Residue-level contacts at the interface:
Residue K35 in protein 2 interacts with residue T24 in protein 1 (closest heavy-atom distance 4.7 Å).
Residue V42 in protein 2 contacts residue L17 in protein 1 (closest heavy-atom distance 3.7 Å).
Residue L41 in protein 2 is in contact with residue Q16 in protein 1 (closest heavy-atom distance 4.2 Å).
Residue R14 in protein 2 interacts with residue I49 in protein 1 (closest heavy-atom distance 2.6 Å).
Residue I20 in protein 2 is in contact with residue L41 in protein 1 (closest heavy-atom distance 4.0 Å).
Residue T24 in protein 2 interacts with residue K35 in protein 1 (closest heavy-atom distance 4.2 Å).
Residue H38 in protein 2 is in contact with residue I20 in protein 1 (closest heavy-atom distance 4.3 Å).
Residue L34 in protein 2 is in contact with residue T24 in protein 1 (closest heavy-atom distance 3.4 Å).
Residue V10 in protein 2 is in contact with residue I49 in protein 1 (closest heavy-atom distance 3.5 Å).
Residue L17 in protein 2 contacts residue H38 in protein 1 (closest heavy-atom distance 3.5 Å).
Residue V31 in protein 2 contacts residue T24 in protein 1 (closest heavy-atom distance 4.5 Å).
Residue I20 in protein 2 interacts with residue I37 in protein 1 (closest heavy-atom distance 3.5 Å).
Residue L41 in protein 2 contacts residue M13 in protein 1 (closest heavy-atom distance 4.1 Å).
Residue M13 in protein 2 interacts with residue S45 in protein 1 (closest heavy-atom distance 3.5 Å).
Residue E27 in protein 2 is in contact with residue V31 in protein 1 (closest heavy-atom distance 3.5 Å).
Residue Q44 in protein 2 is in contact with residue M13 in protein 1 (closest heavy-atom distance 4.6 Å).
Residue M13 in protein 2 interacts with residue Q44 in protein 1 (closest heavy-atom distance 3.1 Å).
Residue L41 in protein 2 interacts with residue L17 in protein 1 (closest heavy-atom distance 4.0 Å).
Residue T24 in protein 2 contacts residue V31 in protein 1 (closest heavy-atom distance 4.4 Å).
Residue M13 in protein 2 is in contact with residue I49 in protein 1 (closest heavy-atom distance 4.7 Å).
Residue I20 in protein 2 is in contact with residue L34 in protein 1 (closest heavy-atom distance 3.4 Å).
Residue V31 in protein 2 is in contact with residue E27 in protein 1 (closest heavy-atom distance 3.8 Å).
Residue L34 in protein 2 contacts residue E27 in protein 1 (closest heavy-atom distance 4.2 Å).
Residue M13 in protein 2 interacts with residue L41 in protein 1 (closest heavy-atom distance 3.6 Å).
Residue L34 in protein 2 contacts residue I20 in protein 1 (closest heavy-atom distance 3.7 Å).
Residue T24 in protein 2 contacts residue L34 in protein 1 (closest heavy-atom distance 3.3 Å).
Residue L17 in protein 2 is in contact with residue V42 in protein 1 (closest heavy-atom distance 4.1 Å).
Residue L17 in protein 2 contacts residue L41 in protein 1 (closest heavy-atom distance 3.8 Å).
Residue I28 in protein 2 interacts with residue K35 in protein 1 (closest heavy-atom distance 4.0 Å).
Residue E27 in protein 2 interacts with residue L34 in protein 1 (closest heavy-atom distance 3.2 Å).
Residue E27 in protein 2 is in contact with residue Q30 in protein 1 (closest heavy-atom distance 3.0 Å).
Residue L34 in protein 2 is in contact with residue L23 in protein 1 (closest heavy-atom distance 4.2 Å).
Residue H38 in protein 2 interacts with residue D21 in protein 1 (closest heavy-atom distance 2.7 Å).
Residue I37 in protein 2 interacts with residue I20 in protein 1 (closest heavy-atom distance 4.1 Å).
Residue H38 in protein 2 is in contact with residue L17 in protein 1 (closest heavy-atom distance 3.6 Å).
Residue I20 in protein 2 contacts residue H38 in protein 1 (closest heavy-atom distance 3.8 Å).
Residue D21 in protein 2 is in contact with residue H38 in protein 1 (closest heavy-atom distance 3.1 Å).
Residue V31 in protein 2 interacts with residue I28 in protein 1 (closest heavy-atom distance 3.8 Å).
Residue I28 in protein 2 is in contact with residue V31 in protein 1 (closest heavy-atom distance 4.0 Å).
Residue Q30 in protein 2 interacts with residue E27 in protein 1 (closest heavy-atom distance 2.9 Å).
Residue V31 in protein 2 is in contact with residue V31 in protein 1 (closest heavy-atom distance 4.6 Å).
Residue L23 in protein 2 interacts with residue L34 in protein 1 (closest heavy-atom distance 3.7 Å).
Residue L17 in protein 2 is in contact with residue S45 in protein 1 (closest heavy-atom distance 4.4 Å).
Residue E27 in protein 2 is in contact with residue E27 in protein 1 (closest heavy-atom distance 3.5 Å).
Residue Q16 in protein 2 is in contact with residue L41 in protein 1 (closest heavy-atom distance 4.0 Å).
Residue L41 in protein 2 interacts with residue I20 in protein 1 (closest heavy-atom distance 4.6 Å).

Sequence of protein 2:
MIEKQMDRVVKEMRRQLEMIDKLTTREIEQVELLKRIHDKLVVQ

Sequence of protein 1:
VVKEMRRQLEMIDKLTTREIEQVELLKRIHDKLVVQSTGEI

This data describes a binding interaction between two proteins.